Interface contacts:
Residue P217 in the first protein contacts residue Q163 in the second protein (closest heavy-atom distance 3.7 Å).
Residue W214 in the first protein contacts residue Q163 in the second protein (closest heavy-atom distance 3.5 Å).
Residue S221 in the first protein is in contact with residue G165 in the second protein (closest heavy-atom distance 4.7 Å).
Residue S213 in the first protein is in contact with residue Q163 in the second protein (closest heavy-atom distance 3.7 Å).
Residue R215 in the first protein is in contact with residue C164 in the second protein (closest heavy-atom distance 2.7 Å).
Residue V212 in the first protein is in contact with residue H122 in the second protein (closest heavy-atom distance 4.0 Å).
Residue S213 in the first protein contacts residue G165 in the second protein (closest heavy-atom distance 3.0 Å).
Residue P217 in the first protein contacts residue N66 in the second protein (closest heavy-atom distance 3.8 Å).
Residue K152 in the first protein is in contact with residue R131 in the second protein (closest heavy-atom distance 4.4 Å).
Residue E150 in the first protein is in contact with residue H122 in the second protein (closest heavy-atom distance 3.7 Å).
Residue R33 in the first protein interacts with residue D54 in the second protein (closest heavy-atom distance 2.7 Å).
Residue L37 in the first protein contacts residue S123 in the second protein (closest heavy-atom distance 3.9 Å).
Residue R215 in the first protein contacts residue S161 in the second protein (closest heavy-atom distance 3.8 Å).
Residue H97 in the first protein interacts with residue C164 in the second protein (closest heavy-atom distance 3.5 Å).
Residue R38 in the first protein is in contact with residue N66 in the second protein (closest heavy-atom distance 4.0 Å).
Residue R40 in the first protein contacts residue G165 in the second protein (closest heavy-atom distance 2.8 Å).
Residue W214 in the first protein contacts residue L162 in the second protein (closest heavy-atom distance 4.0 Å).
Residue D216 in the first protein contacts residue S161 in the second protein (closest heavy-atom distance 3.4 Å).
Residue E150 in the first protein interacts with residue Y127 in the second protein (closest heavy-atom distance 3.2 Å).
Residue H97 in the first protein interacts with residue G165 in the second protein (closest heavy-atom distance 3.8 Å).
Residue G36 in the first protein contacts residue S123 in the second protein (closest heavy-atom distance 4.7 Å).
Residue R215 in the first protein contacts residue G165 in the second protein (closest heavy-atom distance 3.2 Å).
Residue V212 in the first protein interacts with residue C164 in the second protein (closest heavy-atom distance 3.8 Å).
Residue G98 in the first protein contacts residue H122 in the second protein (closest heavy-atom distance 3.6 Å).
Residue H97 in the first protein interacts with residue H121 in the second protein (closest heavy-atom distance 3.5 Å).
Residue K152 in the first protein interacts with residue Y157 in the second protein (closest heavy-atom distance 3.4 Å).
Residue T41 in the first protein contacts residue Q163 in the second protein (closest heavy-atom distance 4.6 Å).
Residue R38 in the first protein contacts residue Q163 in the second protein (closest heavy-atom distance 2.7 Å).
Residue L37 in the first protein is in contact with residue H121 in the second protein (closest heavy-atom distance 3.2 Å).
Residue C147 in the first protein contacts residue G165 in the second protein (closest heavy-atom distance 3.3 Å).
Residue E34 in the first protein is in contact with residue M53 in the second protein (closest heavy-atom distance 4.4 Å).
Residue R38 in the first protein contacts residue N158 in the second protein (closest heavy-atom distance 3.3 Å).
Residue R215 in the first protein is in contact with residue Q163 in the second protein (closest heavy-atom distance 3.0 Å).
Residue H154 in the first protein interacts with residue F144 in the second protein (closest heavy-atom distance 3.4 Å).
Residue T39 in the first protein is in contact with residue Q163 in the second protein (closest heavy-atom distance 4.6 Å).
Residue W214 in the first protein interacts with residue C164 in the second protein (closest heavy-atom distance 4.3 Å).
Residue R38 in the first protein is in contact with residue Y157 in the second protein (closest heavy-atom distance 4.8 Å).
Residue R38 in the first protein interacts with residue K159 in the second protein (closest heavy-atom distance 3.5 Å).
Residue R33 in the first protein contacts residue S50 in the second protein (closest heavy-atom distance 3.5 Å).
Residue R33 in the first protein is in contact with residue M53 in the second protein (closest heavy-atom distance 3.6 Å).
Residue R38 in the first protein is in contact with residue S123 in the second protein (closest heavy-atom distance 3.5 Å).
Residue Y257 in the first protein contacts residue F144 in the second protein (closest heavy-atom distance 4.0 Å).
Residue C99 in the first protein interacts with residue H121 in the second protein (closest heavy-atom distance 4.7 Å).
Residue Q145 in the first protein interacts with residue G165 in the second protein (closest heavy-atom distance 2.7 Å).
Residue G36 in the first protein contacts residue S124 in the second protein (closest heavy-atom distance 3.1 Å).
Residue G98 in the first protein is in contact with residue H121 in the second protein (closest heavy-atom distance 2.9 Å).
Residue H97 in the first protein is in contact with residue S123 in the second protein (closest heavy-atom distance 3.7 Å).
Residue R215 in the first protein is in contact with residue L162 in the second protein (closest heavy-atom distance 3.8 Å).
Residue G36 in the first protein is in contact with residue E125 in the second protein (closest heavy-atom distance 4.3 Å).
Residue P217 in the first protein contacts residue S161 in the second protein (closest heavy-atom distance 3.2 Å).
Residue W214 in the first protein contacts residue G165 in the second protein (closest heavy-atom distance 4.1 Å).
Residue C147 in the first protein is in contact with residue H122 in the second protein (closest heavy-atom distance 3.1 Å).
Residue C147 in the first protein interacts with residue C164 in the second protein (closest heavy-atom distance 4.0 Å).
Residue G149 in the first protein interacts with residue H122 in the second protein (closest heavy-atom distance 3.7 Å).
Residue T41 in the first protein contacts residue N66 in the second protein (closest heavy-atom distance 4.3 Å).
Residue W222 in the first protein is in contact with residue L162 in the second protein (closest heavy-atom distance 3.4 Å).
Residue S213 in the first protein contacts residue C164 in the second protein (closest heavy-atom distance 3.6 Å).
Residue R38 in the first protein interacts with residue E65 in the second protein (closest heavy-atom distance 4.5 Å).
Residue S96 in the first protein contacts residue G165 in the second protein (closest heavy-atom distance 4.2 Å).
Residue Y111 in the first protein interacts with residue H121 in the second protein (closest heavy-atom distance 3.6 Å).

Sequence of the first protein:
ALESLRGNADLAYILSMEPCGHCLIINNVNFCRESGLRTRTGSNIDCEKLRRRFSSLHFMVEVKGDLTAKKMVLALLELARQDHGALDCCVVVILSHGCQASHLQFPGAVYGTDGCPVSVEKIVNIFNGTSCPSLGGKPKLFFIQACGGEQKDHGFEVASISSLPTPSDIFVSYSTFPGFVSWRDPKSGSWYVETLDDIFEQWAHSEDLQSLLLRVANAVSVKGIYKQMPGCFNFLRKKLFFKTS

These two protein chains interact to form a complex.

Sequence of the second protein:
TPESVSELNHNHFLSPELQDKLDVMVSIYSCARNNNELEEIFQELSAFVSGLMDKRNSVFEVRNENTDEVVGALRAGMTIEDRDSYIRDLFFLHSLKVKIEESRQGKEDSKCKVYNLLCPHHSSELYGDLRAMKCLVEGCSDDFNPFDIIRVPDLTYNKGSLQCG